Sequence of the second protein:
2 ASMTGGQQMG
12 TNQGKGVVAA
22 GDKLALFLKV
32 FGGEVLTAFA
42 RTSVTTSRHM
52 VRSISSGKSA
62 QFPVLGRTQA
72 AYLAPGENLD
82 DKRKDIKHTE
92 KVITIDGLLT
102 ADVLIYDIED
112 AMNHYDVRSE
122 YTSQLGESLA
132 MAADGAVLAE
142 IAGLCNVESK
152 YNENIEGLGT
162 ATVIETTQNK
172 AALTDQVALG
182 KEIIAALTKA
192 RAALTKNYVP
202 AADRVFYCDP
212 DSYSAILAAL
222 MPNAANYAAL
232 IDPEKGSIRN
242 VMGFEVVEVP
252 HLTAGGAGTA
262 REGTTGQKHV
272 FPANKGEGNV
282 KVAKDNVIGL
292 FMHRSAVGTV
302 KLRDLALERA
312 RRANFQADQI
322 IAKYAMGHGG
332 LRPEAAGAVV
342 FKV

Contacts between the two chains:
Residue R262 in the first protein is in contact with residue K83 in the second protein (closest heavy-atom distance 3.2 Å).
Residue D97 in the first protein is in contact with residue Y73 in the second protein (closest heavy-atom distance 2.7 Å).
Residue T260 in the first protein is in contact with residue A72 in the second protein (closest heavy-atom distance 3.1 Å).
Residue N227 in the first protein is in contact with residue N227 in the second protein (closest heavy-atom distance 3.3 Å).
Residue M222 in the first protein is in contact with residue M243 in the second protein (closest heavy-atom distance 3.6 Å).
Residue S215 in the first protein contacts residue T189 in the second protein (closest heavy-atom distance 3.1 Å).
Residue V31 in the first protein interacts with residue A61 in the second protein (closest heavy-atom distance 3.5 Å).
Residue K30 in the first protein is in contact with residue S60 in the second protein (closest heavy-atom distance 3.3 Å).
Residue L37 in the first protein contacts residue L66 in the second protein (closest heavy-atom distance 2.8 Å).
Residue E263 in the first protein is in contact with residue K85 in the second protein (closest heavy-atom distance 3.5 Å).
Residue T101 in the first protein interacts with residue A72 in the second protein (closest heavy-atom distance 3.4 Å).
Residue L37 in the first protein is in contact with residue P64 in the second protein (closest heavy-atom distance 2.9 Å).
Residue E35 in the first protein contacts residue R53 in the second protein (closest heavy-atom distance 2.3 Å).
Residue R42 in the first protein contacts residue R68 in the second protein (closest heavy-atom distance 3.5 Å).
Residue S129 in the first protein is in contact with residue A71 in the second protein (closest heavy-atom distance 3.5 Å).
Residue D103 in the first protein interacts with residue L80 in the second protein (closest heavy-atom distance 3.3 Å).
Residue E35 in the first protein is in contact with residue P64 in the second protein (closest heavy-atom distance 3.6 Å).
Residue E235 in the first protein contacts residue G244 in the second protein (closest heavy-atom distance 3.2 Å).
Residue E121 in the first protein is in contact with residue L66 in the second protein (closest heavy-atom distance 3.6 Å).
Residue L37 in the first protein interacts with residue V65 in the second protein (closest heavy-atom distance 3.0 Å).
Residue Q125 in the first protein contacts residue G67 in the second protein (closest heavy-atom distance 2.7 Å).
Residue K269 in the first protein contacts residue Y73 in the second protein (closest heavy-atom distance 3.6 Å).
Residue V31 in the first protein contacts residue Q62 in the second protein (closest heavy-atom distance 3.3 Å).
Residue E235 in the first protein is in contact with residue V242 in the second protein (closest heavy-atom distance 3.3 Å).
Residue P223 in the first protein contacts residue A230 in the second protein (closest heavy-atom distance 3.5 Å).
Residue V31 in the first protein contacts residue S60 in the second protein (closest heavy-atom distance 2.9 Å).
Residue M132 in the first protein is in contact with residue Y199 in the second protein (closest heavy-atom distance 3.6 Å).
Residue E235 in the first protein is in contact with residue N241 in the second protein (closest heavy-atom distance 3.1 Å).
Residue A26 in the first protein interacts with residue K59 in the second protein (closest heavy-atom distance 3.4 Å).
Residue Y214 in the first protein is in contact with residue R192 in the second protein (closest heavy-atom distance 3.4 Å).
Residue N227 in the first protein contacts residue Y228 in the second protein (closest heavy-atom distance 3.0 Å).
Residue L99 in the first protein contacts residue Y73 in the second protein (closest heavy-atom distance 2.6 Å).
Residue Y116 in the first protein interacts with residue P64 in the second protein (closest heavy-atom distance 3.6 Å).
Residue R42 in the first protein contacts residue Y199 in the second protein (closest heavy-atom distance 3.3 Å).
Residue R262 in the first protein is in contact with residue Q70 in the second protein (closest heavy-atom distance 2.4 Å).
Residue A258 in the first protein interacts with residue Y73 in the second protein (closest heavy-atom distance 3.3 Å).
Residue L100 in the first protein is in contact with residue Y73 in the second protein (closest heavy-atom distance 3.5 Å).
Residue P251 in the first protein contacts residue Y199 in the second protein (closest heavy-atom distance 3.4 Å).
Residue P223 in the first protein is in contact with residue Y228 in the second protein (closest heavy-atom distance 3.2 Å).
Residue Q125 in the first protein is in contact with residue R68 in the second protein (closest heavy-atom distance 3.3 Å).
Residue F40 in the first protein interacts with residue R68 in the second protein (closest heavy-atom distance 3.4 Å).
Residue S215 in the first protein is in contact with residue R192 in the second protein (closest heavy-atom distance 2.2 Å).
Residue L100 in the first protein interacts with residue A72 in the second protein (closest heavy-atom distance 3.1 Å).
Residue Y122 in the first protein interacts with residue I87 in the second protein (closest heavy-atom distance 3.1 Å).
Residue R262 in the first protein contacts residue A72 in the second protein (closest heavy-atom distance 3.5 Å).
Residue P223 in the first protein is in contact with residue N227 in the second protein (closest heavy-atom distance 3.3 Å).
Residue E235 in the first protein is in contact with residue R240 in the second protein (closest heavy-atom distance 3.1 Å).
Residue T101 in the first protein interacts with residue L80 in the second protein (closest heavy-atom distance 3.1 Å).
Residue A225 in the first protein interacts with residue N227 in the second protein (closest heavy-atom distance 3.6 Å).
Residue Y122 in the first protein interacts with residue H89 in the second protein (closest heavy-atom distance 3.5 Å).
Residue S215 in the first protein is in contact with residue A193 in the second protein (closest heavy-atom distance 3.3 Å).
Residue M222 in the first protein contacts residue Y228 in the second protein (closest heavy-atom distance 3.1 Å).
Residue K236 in the first protein contacts residue G244 in the second protein (closest heavy-atom distance 3.4 Å).
Residue L105 in the first protein contacts residue R84 in the second protein (closest heavy-atom distance 3.2 Å).
Residue T38 in the first protein contacts residue R333 in the second protein (closest heavy-atom distance 2.8 Å).
Residue D103 in the first protein contacts residue R84 in the second protein (closest heavy-atom distance 3.2 Å).
Residue F28 in the first protein contacts residue K59 in the second protein (closest heavy-atom distance 2.9 Å).
Residue G264 in the first protein is in contact with residue Q70 in the second protein (closest heavy-atom distance 3.2 Å).
Residue N224 in the first protein interacts with residue K182 in the second protein (closest heavy-atom distance 3.3 Å).
Residue F40 in the first protein contacts residue R333 in the second protein (closest heavy-atom distance 3.2 Å).

This data describes a binding interaction between two proteins.

Sequence of the first protein:
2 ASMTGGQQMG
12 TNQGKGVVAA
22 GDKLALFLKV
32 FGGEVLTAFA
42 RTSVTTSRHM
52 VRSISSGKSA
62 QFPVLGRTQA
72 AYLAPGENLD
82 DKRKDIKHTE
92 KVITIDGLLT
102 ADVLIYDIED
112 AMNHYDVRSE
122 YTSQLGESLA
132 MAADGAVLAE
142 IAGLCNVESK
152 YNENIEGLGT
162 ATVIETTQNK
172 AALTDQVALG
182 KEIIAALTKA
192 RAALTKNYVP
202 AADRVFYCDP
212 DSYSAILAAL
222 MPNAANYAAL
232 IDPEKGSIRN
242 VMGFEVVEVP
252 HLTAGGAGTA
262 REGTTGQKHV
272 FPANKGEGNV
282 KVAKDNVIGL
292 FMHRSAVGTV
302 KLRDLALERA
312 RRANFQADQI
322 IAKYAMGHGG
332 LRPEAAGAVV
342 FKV